Sequence of protein 2:
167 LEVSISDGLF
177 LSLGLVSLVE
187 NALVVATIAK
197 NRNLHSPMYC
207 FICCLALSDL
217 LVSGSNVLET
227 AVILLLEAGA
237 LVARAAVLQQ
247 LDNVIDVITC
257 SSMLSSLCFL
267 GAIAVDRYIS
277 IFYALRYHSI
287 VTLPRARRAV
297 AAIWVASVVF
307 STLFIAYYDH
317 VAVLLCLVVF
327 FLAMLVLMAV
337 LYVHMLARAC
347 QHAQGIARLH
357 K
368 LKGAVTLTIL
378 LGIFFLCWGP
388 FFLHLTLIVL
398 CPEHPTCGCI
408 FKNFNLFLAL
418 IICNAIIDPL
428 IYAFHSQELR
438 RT

This data describes a binding interaction between two proteins.

Sequence of protein 1:
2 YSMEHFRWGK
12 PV

Contacts between the two chains:
Residue A241 in protein 2 is in contact with residue Y2 in protein 1 (closest heavy-atom distance 3.7 Å).
Residue F411 in protein 2 is in contact with residue R8 in protein 1 (closest heavy-atom distance 3.5 Å).
Residue I251 in protein 2 interacts with residue M4 in protein 1 (closest heavy-atom distance 3.8 Å).
Residue P399 in protein 2 interacts with residue P12 in protein 1 (closest heavy-atom distance 3.6 Å).
Residue C256 in protein 2 is in contact with residue F7 in protein 1 (closest heavy-atom distance 4.0 Å).
Residue T255 in protein 2 interacts with residue F7 in protein 1 (closest heavy-atom distance 3.7 Å).
Residue D248 in protein 2 contacts residue R8 in protein 1 (closest heavy-atom distance 2.6 Å).
Residue L244 in protein 2 interacts with residue M4 in protein 1 (closest heavy-atom distance 3.8 Å).
Residue I229 in protein 2 interacts with residue M4 in protein 1 (closest heavy-atom distance 3.4 Å).
Residue F388 in protein 2 is in contact with residue F7 in protein 1 (closest heavy-atom distance 3.8 Å).
Residue I395 in protein 2 is in contact with residue V13 in protein 1 (closest heavy-atom distance 4.4 Å).
Residue L415 in protein 2 is in contact with residue F7 in protein 1 (closest heavy-atom distance 4.0 Å).
Residue Q245 in protein 2 interacts with residue S3 in protein 1 (closest heavy-atom distance 3.1 Å).
Residue Y314 in protein 2 is in contact with residue W9 in protein 1 (closest heavy-atom distance 3.2 Å).
Residue T226 in protein 2 is in contact with residue H6 in protein 1 (closest heavy-atom distance 3.0 Å).
Residue D252 in protein 2 is in contact with residue R8 in protein 1 (closest heavy-atom distance 2.8 Å).
Residue V319 in protein 2 interacts with residue W9 in protein 1 (closest heavy-atom distance 3.9 Å).
Residue L323 in protein 2 interacts with residue W9 in protein 1 (closest heavy-atom distance 3.8 Å).
Residue F176 in protein 2 contacts residue H6 in protein 1 (closest heavy-atom distance 3.2 Å).
Residue I395 in protein 2 contacts residue W9 in protein 1 (closest heavy-atom distance 3.1 Å).
Residue D252 in protein 2 is in contact with residue F7 in protein 1 (closest heavy-atom distance 3.6 Å).
Residue D252 in protein 2 is in contact with residue E5 in protein 1 (closest heavy-atom distance 4.4 Å).
Residue M259 in protein 2 interacts with residue F7 in protein 1 (closest heavy-atom distance 3.9 Å).
Residue N412 in protein 2 interacts with residue H6 in protein 1 (closest heavy-atom distance 4.5 Å).
Residue N222 in protein 2 interacts with residue H6 in protein 1 (closest heavy-atom distance 3.7 Å).
Residue L392 in protein 2 contacts residue W9 in protein 1 (closest heavy-atom distance 3.6 Å).
Residue D173 in protein 2 is in contact with residue H6 in protein 1 (closest heavy-atom distance 4.1 Å).
Residue L415 in protein 2 interacts with residue H6 in protein 1 (closest heavy-atom distance 3.6 Å).
Residue E225 in protein 2 interacts with residue E5 in protein 1 (closest heavy-atom distance 3.0 Å).
Residue F411 in protein 2 contacts residue G10 in protein 1 (closest heavy-atom distance 3.7 Å).
Residue F408 in protein 2 is in contact with residue P12 in protein 1 (closest heavy-atom distance 3.8 Å).
Residue L232 in protein 2 is in contact with residue M4 in protein 1 (closest heavy-atom distance 4.5 Å).
Residue D248 in protein 2 contacts residue M4 in protein 1 (closest heavy-atom distance 3.8 Å).
Residue Q245 in protein 2 is in contact with residue Y2 in protein 1 (closest heavy-atom distance 3.3 Å).
Residue I311 in protein 2 contacts residue R8 in protein 1 (closest heavy-atom distance 3.5 Å).
Residue I395 in protein 2 interacts with residue K11 in protein 1 (closest heavy-atom distance 4.1 Å).
Residue F310 in protein 2 contacts residue W9 in protein 1 (closest heavy-atom distance 3.7 Å).
Residue Y314 in protein 2 interacts with residue R8 in protein 1 (closest heavy-atom distance 4.0 Å).
Residue L244 in protein 2 is in contact with residue S3 in protein 1 (closest heavy-atom distance 4.5 Å).
Residue E225 in protein 2 contacts residue M4 in protein 1 (closest heavy-atom distance 3.5 Å).
Residue E225 in protein 2 interacts with residue F7 in protein 1 (closest heavy-atom distance 3.4 Å).
Residue I395 in protein 2 interacts with residue P12 in protein 1 (closest heavy-atom distance 4.0 Å).
Residue D315 in protein 2 is in contact with residue V13 in protein 1 (closest heavy-atom distance 3.2 Å).
Residue D248 in protein 2 interacts with residue E5 in protein 1 (closest heavy-atom distance 3.5 Å).
Residue V228 in protein 2 interacts with residue M4 in protein 1 (closest heavy-atom distance 3.9 Å).
Residue I229 in protein 2 is in contact with residue H6 in protein 1 (closest heavy-atom distance 4.3 Å).
Residue F411 in protein 2 interacts with residue F7 in protein 1 (closest heavy-atom distance 3.8 Å).
Residue H391 in protein 2 contacts residue W9 in protein 1 (closest heavy-atom distance 2.5 Å).
Residue N249 in protein 2 is in contact with residue R8 in protein 1 (closest heavy-atom distance 2.7 Å).
Residue F411 in protein 2 interacts with residue W9 in protein 1 (closest heavy-atom distance 4.4 Å).
Residue Y314 in protein 2 contacts residue V13 in protein 1 (closest heavy-atom distance 4.0 Å).
Residue I311 in protein 2 interacts with residue W9 in protein 1 (closest heavy-atom distance 4.1 Å).
Residue L244 in protein 2 interacts with residue Y2 in protein 1 (closest heavy-atom distance 4.2 Å).
Residue Q245 in protein 2 contacts residue R8 in protein 1 (closest heavy-atom distance 4.3 Å).
Residue F408 in protein 2 interacts with residue G10 in protein 1 (closest heavy-atom distance 3.8 Å).
Residue H391 in protein 2 interacts with residue G10 in protein 1 (closest heavy-atom distance 4.1 Å).
Residue L247 in protein 2 contacts residue M4 in protein 1 (closest heavy-atom distance 4.5 Å).
Residue D248 in protein 2 contacts residue S3 in protein 1 (closest heavy-atom distance 4.3 Å).
Residue L320 in protein 2 interacts with residue W9 in protein 1 (closest heavy-atom distance 3.4 Å).
Residue E225 in protein 2 is in contact with residue H6 in protein 1 (closest heavy-atom distance 2.6 Å).